Sequence of chain A:
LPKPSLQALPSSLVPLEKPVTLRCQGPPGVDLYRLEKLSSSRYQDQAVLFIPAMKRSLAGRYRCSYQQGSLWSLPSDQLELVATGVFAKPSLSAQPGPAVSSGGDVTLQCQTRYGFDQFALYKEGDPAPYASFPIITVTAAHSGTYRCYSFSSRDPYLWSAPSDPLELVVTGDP

These two protein chains interact to form a complex.

Sequence of chain B:
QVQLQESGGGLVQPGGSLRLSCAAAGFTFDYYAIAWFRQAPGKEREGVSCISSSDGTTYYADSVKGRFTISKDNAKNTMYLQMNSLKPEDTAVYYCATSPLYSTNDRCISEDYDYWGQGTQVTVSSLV

Interface contacts:
Residue Q52 in chain A is in contact with residue P100 in chain B (closest heavy-atom distance 3.2 Å).
Residue Y70 in chain A contacts residue L101 in chain B (closest heavy-atom distance 3.8 Å).
Residue L66 in chain A contacts residue D114 in chain B (closest heavy-atom distance 3.4 Å).
Residue I59 in chain A interacts with residue P100 in chain B (closest heavy-atom distance 4.5 Å).
Residue L66 in chain A contacts residue P100 in chain B (closest heavy-atom distance 4.3 Å).
Residue Y51 in chain A is in contact with residue L101 in chain B (closest heavy-atom distance 3.8 Å).
Residue Y51 in chain A is in contact with residue S54 in chain B (closest heavy-atom distance 4.7 Å).
Residue Y51 in chain A contacts residue T104 in chain B (closest heavy-atom distance 3.6 Å).
Residue R50 in chain A contacts residue L101 in chain B (closest heavy-atom distance 3.6 Å).
Residue S49 in chain A contacts residue T104 in chain B (closest heavy-atom distance 2.9 Å).
Residue S49 in chain A is in contact with residue N105 in chain B (closest heavy-atom distance 3.4 Å).
Residue R50 in chain A is in contact with residue S103 in chain B (closest heavy-atom distance 4.2 Å).
Residue Q52 in chain A is in contact with residue Y102 in chain B (closest heavy-atom distance 3.2 Å).
Residue P60 in chain A is in contact with residue P100 in chain B (closest heavy-atom distance 4.9 Å).
Residue L66 in chain A is in contact with residue Y115 in chain B (closest heavy-atom distance 4.0 Å).
Residue D53 in chain A contacts residue S54 in chain B (closest heavy-atom distance 3.6 Å).
Residue R50 in chain A contacts residue D112 in chain B (closest heavy-atom distance 3.4 Å).
Residue Y51 in chain A contacts residue Y102 in chain B (closest heavy-atom distance 2.9 Å).
Residue L57 in chain A contacts residue L101 in chain B (closest heavy-atom distance 3.7 Å).
Residue Y51 in chain A is in contact with residue S103 in chain B (closest heavy-atom distance 3.8 Å).
Residue S49 in chain A contacts residue Y102 in chain B (closest heavy-atom distance 4.0 Å).
Residue F58 in chain A is in contact with residue P100 in chain B (closest heavy-atom distance 4.3 Å).
Residue D53 in chain A is in contact with residue Y102 in chain B (closest heavy-atom distance 4.1 Å).
Residue R50 in chain A is in contact with residue D114 in chain B (closest heavy-atom distance 2.8 Å).
Residue F58 in chain A interacts with residue Y32 in chain B (closest heavy-atom distance 4.3 Å).
Residue F58 in chain A contacts residue G26 in chain B (closest heavy-atom distance 4.8 Å).
Residue A61 in chain A is in contact with residue V2 in chain B (closest heavy-atom distance 4.1 Å).
Residue L66 in chain A contacts residue S99 in chain B (closest heavy-atom distance 4.8 Å).
Residue L66 in chain A is in contact with residue L101 in chain B (closest heavy-atom distance 3.6 Å).
Residue P60 in chain A is in contact with residue Y115 in chain B (closest heavy-atom distance 3.4 Å).
Residue K45 in chain A is in contact with residue L101 in chain B (closest heavy-atom distance 4.0 Å).
Residue A61 in chain A is in contact with residue Y115 in chain B (closest heavy-atom distance 2.5 Å).
Residue P60 in chain A is in contact with residue Y32 in chain B (closest heavy-atom distance 3.4 Å).
Residue S65 in chain A contacts residue D114 in chain B (closest heavy-atom distance 2.7 Å).
Residue Y51 in chain A is in contact with residue S53 in chain B (closest heavy-atom distance 3.3 Å).
Residue Q54 in chain A is in contact with residue Y31 in chain B (closest heavy-atom distance 3.7 Å).
Residue I59 in chain A contacts residue Y115 in chain B (closest heavy-atom distance 3.5 Å).
Residue R50 in chain A contacts residue E111 in chain B (closest heavy-atom distance 3.3 Å).
Residue K63 in chain A interacts with residue D114 in chain B (closest heavy-atom distance 3.4 Å).
Residue R50 in chain A contacts residue Y102 in chain B (closest heavy-atom distance 3.0 Å).
Residue Q52 in chain A is in contact with residue Y31 in chain B (closest heavy-atom distance 2.9 Å).
Residue A61 in chain A interacts with residue Q1 in chain B (closest heavy-atom distance 3.6 Å).
Residue R42 in chain A is in contact with residue T104 in chain B (closest heavy-atom distance 4.2 Å).
Residue L43 in chain A interacts with residue L101 in chain B (closest heavy-atom distance 5.0 Å).
Residue P60 in chain A contacts residue G26 in chain B (closest heavy-atom distance 3.6 Å).
Residue S49 in chain A contacts residue S103 in chain B (closest heavy-atom distance 3.3 Å).
Residue Q52 in chain A is in contact with residue L101 in chain B (closest heavy-atom distance 4.3 Å).
Residue S65 in chain A interacts with residue E111 in chain B (closest heavy-atom distance 4.6 Å).
Residue K63 in chain A is in contact with residue Y115 in chain B (closest heavy-atom distance 3.7 Å).
Residue E25 in chain A contacts residue Q1 in chain B (closest heavy-atom distance 3.1 Å).
Residue P60 in chain A contacts residue Q1 in chain B (closest heavy-atom distance 3.5 Å).
Residue R50 in chain A contacts residue S99 in chain B (closest heavy-atom distance 2.7 Å).
Residue P60 in chain A is in contact with residue F27 in chain B (closest heavy-atom distance 4.0 Å).
Residue S65 in chain A interacts with residue Y113 in chain B (closest heavy-atom distance 4.0 Å).
Residue L57 in chain A interacts with residue P100 in chain B (closest heavy-atom distance 3.6 Å).
Residue P60 in chain A is in contact with residue V2 in chain B (closest heavy-atom distance 3.6 Å).
Residue R50 in chain A interacts with residue Y113 in chain B (closest heavy-atom distance 4.4 Å).
Residue M62 in chain A is in contact with residue Y115 in chain B (closest heavy-atom distance 4.7 Å).